Sequence of the second protein:
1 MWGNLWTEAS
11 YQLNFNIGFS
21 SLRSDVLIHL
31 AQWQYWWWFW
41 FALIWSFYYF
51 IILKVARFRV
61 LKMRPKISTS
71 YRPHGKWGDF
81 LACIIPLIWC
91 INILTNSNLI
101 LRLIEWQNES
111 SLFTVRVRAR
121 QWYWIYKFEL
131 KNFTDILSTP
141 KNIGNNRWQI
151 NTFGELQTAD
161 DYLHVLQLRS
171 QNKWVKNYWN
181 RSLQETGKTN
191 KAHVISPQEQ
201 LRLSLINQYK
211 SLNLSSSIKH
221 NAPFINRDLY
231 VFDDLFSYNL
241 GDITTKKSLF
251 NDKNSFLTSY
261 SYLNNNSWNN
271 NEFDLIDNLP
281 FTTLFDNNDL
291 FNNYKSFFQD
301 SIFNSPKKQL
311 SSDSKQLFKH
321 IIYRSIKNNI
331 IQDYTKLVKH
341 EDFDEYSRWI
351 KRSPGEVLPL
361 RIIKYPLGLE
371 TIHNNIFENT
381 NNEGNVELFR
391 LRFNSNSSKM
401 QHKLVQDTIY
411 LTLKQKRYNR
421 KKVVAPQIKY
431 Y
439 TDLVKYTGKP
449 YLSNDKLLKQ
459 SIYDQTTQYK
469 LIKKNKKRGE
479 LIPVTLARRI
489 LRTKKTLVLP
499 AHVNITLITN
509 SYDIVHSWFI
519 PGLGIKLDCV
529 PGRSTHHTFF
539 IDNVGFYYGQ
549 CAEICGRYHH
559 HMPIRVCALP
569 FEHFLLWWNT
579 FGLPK

This data describes a binding interaction between two proteins.

Sequence of the first protein:
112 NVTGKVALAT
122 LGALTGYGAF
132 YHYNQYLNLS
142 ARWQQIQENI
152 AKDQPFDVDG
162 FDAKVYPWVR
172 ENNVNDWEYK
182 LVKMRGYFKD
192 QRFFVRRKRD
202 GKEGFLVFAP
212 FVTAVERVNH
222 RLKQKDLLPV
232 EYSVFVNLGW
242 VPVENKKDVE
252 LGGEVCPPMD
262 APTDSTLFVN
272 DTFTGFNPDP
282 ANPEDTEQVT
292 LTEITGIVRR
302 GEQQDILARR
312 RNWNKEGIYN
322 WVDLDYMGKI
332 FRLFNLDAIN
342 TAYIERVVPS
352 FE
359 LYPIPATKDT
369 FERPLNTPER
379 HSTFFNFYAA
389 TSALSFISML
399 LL

Residue-level contacts at the interface:
Residue Y209 in the second protein is in contact with residue R171 in the first protein (closest heavy-atom distance 3.8 Å).
Residue I195 in the second protein contacts residue L228 in the first protein (closest heavy-atom distance 3.8 Å).
Residue E199 in the second protein contacts residue D338 in the first protein (closest heavy-atom distance 3.3 Å).
Residue Q309 in the second protein is in contact with residue H221 in the first protein (closest heavy-atom distance 3.9 Å).
Residue T335 in the second protein interacts with residue E217 in the first protein (closest heavy-atom distance 2.3 Å).
Residue N190 in the second protein interacts with residue H221 in the first protein (closest heavy-atom distance 3.1 Å).
Residue P197 in the second protein contacts residue F335 in the first protein (closest heavy-atom distance 3.7 Å).
Residue E199 in the second protein interacts with residue F335 in the first protein (closest heavy-atom distance 3.5 Å).
Residue L205 in the second protein is in contact with residue R171 in the first protein (closest heavy-atom distance 3.1 Å).
Residue R202 in the second protein interacts with residue N173 in the first protein (closest heavy-atom distance 3.3 Å).
Residue N190 in the second protein interacts with residue R222 in the first protein (closest heavy-atom distance 3.3 Å).
Residue S311 in the second protein is in contact with residue E285 in the first protein (closest heavy-atom distance 3.0 Å).
Residue H193 in the second protein is in contact with residue H221 in the first protein (closest heavy-atom distance 3.6 Å).
Residue Y334 in the second protein contacts residue V166 in the first protein (closest heavy-atom distance 3.8 Å).
Residue W268 in the second protein contacts residue P284 in the first protein (closest heavy-atom distance 3.9 Å).
Residue S248 in the second protein interacts with residue T267 in the first protein (closest heavy-atom distance 3.6 Å).
Residue T189 in the second protein is in contact with residue Q225 in the first protein (closest heavy-atom distance 2.9 Å).
Residue E199 in the second protein is in contact with residue L337 in the first protein (closest heavy-atom distance 3.5 Å).
Residue Q309 in the second protein is in contact with residue L223 in the first protein (closest heavy-atom distance 3.8 Å).
Residue L201 in the second protein interacts with residue D338 in the first protein (closest heavy-atom distance 3.9 Å).
Residue K246 in the second protein interacts with residue D265 in the first protein (closest heavy-atom distance 3.6 Å).
Residue T335 in the second protein interacts with residue Y233 in the first protein (closest heavy-atom distance 3.1 Å).
Residue K191 in the second protein interacts with residue H221 in the first protein (closest heavy-atom distance 3.8 Å).
Residue N265 in the second protein contacts residue P284 in the first protein (closest heavy-atom distance 3.8 Å).
Residue Y334 in the second protein contacts residue K165 in the first protein (closest heavy-atom distance 3.7 Å).
Residue L212 in the second protein contacts residue R171 in the first protein (closest heavy-atom distance 3.5 Å).
Residue D333 in the second protein contacts residue E217 in the first protein (closest heavy-atom distance 3.2 Å).
Residue L205 in the second protein interacts with residue V166 in the first protein (closest heavy-atom distance 4.0 Å).
Residue L212 in the second protein interacts with residue D163 in the first protein (closest heavy-atom distance 3.3 Å).
Residue I331 in the second protein is in contact with residue T273 in the first protein (closest heavy-atom distance 3.6 Å).
Residue K188 in the second protein is in contact with residue R222 in the first protein (closest heavy-atom distance 3.7 Å).
Residue L212 in the second protein contacts residue F162 in the first protein (closest heavy-atom distance 3.5 Å).
Residue N265 in the second protein is in contact with residue A282 in the first protein (closest heavy-atom distance 2.6 Å).
Residue R202 in the second protein contacts residue T342 in the first protein (closest heavy-atom distance 3.7 Å).
Residue K308 in the second protein contacts residue L223 in the first protein (closest heavy-atom distance 3.6 Å).
Residue A192 in the second protein interacts with residue R222 in the first protein (closest heavy-atom distance 3.6 Å).
Residue Q198 in the second protein is in contact with residue F335 in the first protein (closest heavy-atom distance 3.8 Å).
Residue K191 in the second protein contacts residue R222 in the first protein (closest heavy-atom distance 3.9 Å).
Residue I195 in the second protein is in contact with residue V219 in the first protein (closest heavy-atom distance 3.2 Å).
Residue Y334 in the second protein interacts with residue Y233 in the first protein (closest heavy-atom distance 3.4 Å).
Residue E199 in the second protein interacts with residue A339 in the first protein (closest heavy-atom distance 3.3 Å).
Residue Y209 in the second protein contacts residue F162 in the first protein (closest heavy-atom distance 3.5 Å).
Residue I330 in the second protein contacts residue F274 in the first protein (closest heavy-atom distance 3.5 Å).
Residue T335 in the second protein is in contact with residue F335 in the first protein (closest heavy-atom distance 3.4 Å).
Residue K308 in the second protein contacts residue E285 in the first protein (closest heavy-atom distance 3.3 Å).
Residue P197 in the second protein is in contact with residue V231 in the first protein (closest heavy-atom distance 3.7 Å).
Residue T335 in the second protein interacts with residue V231 in the first protein (closest heavy-atom distance 3.7 Å).
Residue Y334 in the second protein interacts with residue E217 in the first protein (closest heavy-atom distance 3.8 Å).
Residue E199 in the second protein is in contact with residue N336 in the first protein (closest heavy-atom distance 3.6 Å).
Residue T189 in the second protein is in contact with residue R222 in the first protein (closest heavy-atom distance 2.7 Å).
Residue S312 in the second protein is in contact with residue L223 in the first protein (closest heavy-atom distance 3.3 Å).
Residue L337 in the second protein contacts residue V219 in the first protein (closest heavy-atom distance 3.7 Å).
Residue R202 in the second protein interacts with residue V170 in the first protein (closest heavy-atom distance 3.5 Å).
Residue K307 in the second protein interacts with residue E285 in the first protein (closest heavy-atom distance 3.3 Å).
Residue K315 in the second protein is in contact with residue T273 in the first protein (closest heavy-atom distance 3.9 Å).
Residue N265 in the second protein contacts residue D280 in the first protein (closest heavy-atom distance 3.1 Å).
Residue L263 in the second protein interacts with residue T267 in the first protein (closest heavy-atom distance 3.8 Å).
Residue Q332 in the second protein contacts residue K165 in the first protein (closest heavy-atom distance 3.9 Å).
Residue R202 in the second protein interacts with residue D338 in the first protein (closest heavy-atom distance 2.5 Å).
Residue L263 in the second protein interacts with residue V270 in the first protein (closest heavy-atom distance 3.6 Å).